The following describes two proteins that form a bound complex.

Sequence of the first protein:
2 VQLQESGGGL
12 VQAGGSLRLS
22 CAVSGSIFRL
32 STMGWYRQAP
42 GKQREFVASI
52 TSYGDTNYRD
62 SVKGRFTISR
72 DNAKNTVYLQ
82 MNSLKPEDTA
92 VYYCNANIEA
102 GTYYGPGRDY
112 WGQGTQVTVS

Contacts between the two chains:
Residue T294 in the second protein contacts residue Y104 in the first protein (closest heavy-atom distance 3.3 Å).
Residue Y293 in the second protein is in contact with residue Y104 in the first protein (closest heavy-atom distance 3.4 Å).
Residue G296 in the second protein interacts with residue Y104 in the first protein (closest heavy-atom distance 4.1 Å).
Residue G296 in the second protein is in contact with residue Y105 in the first protein (closest heavy-atom distance 4.9 Å).

Sequence of the second protein:
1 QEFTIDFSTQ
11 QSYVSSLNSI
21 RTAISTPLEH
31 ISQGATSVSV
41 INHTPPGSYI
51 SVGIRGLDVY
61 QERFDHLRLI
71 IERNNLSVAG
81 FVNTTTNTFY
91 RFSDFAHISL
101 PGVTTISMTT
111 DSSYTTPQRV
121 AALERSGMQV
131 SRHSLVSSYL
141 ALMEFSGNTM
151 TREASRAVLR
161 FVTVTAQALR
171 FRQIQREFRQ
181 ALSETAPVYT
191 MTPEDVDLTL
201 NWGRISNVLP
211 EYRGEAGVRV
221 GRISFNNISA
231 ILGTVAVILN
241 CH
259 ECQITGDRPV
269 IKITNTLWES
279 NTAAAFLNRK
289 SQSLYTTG